These two protein chains interact to form a complex.

Sequence of the first protein:
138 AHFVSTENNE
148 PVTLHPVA

Sequence of the second protein:
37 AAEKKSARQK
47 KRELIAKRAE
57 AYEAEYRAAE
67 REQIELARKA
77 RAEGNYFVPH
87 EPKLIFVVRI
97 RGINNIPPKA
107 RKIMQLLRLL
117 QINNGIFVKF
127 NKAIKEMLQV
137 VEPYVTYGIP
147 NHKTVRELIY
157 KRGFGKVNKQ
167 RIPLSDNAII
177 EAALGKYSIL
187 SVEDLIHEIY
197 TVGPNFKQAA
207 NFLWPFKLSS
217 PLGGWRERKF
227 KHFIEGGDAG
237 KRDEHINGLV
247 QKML

Interface contacts:
Residue V84 in the second protein interacts with residue A138 in the first protein (closest heavy-atom distance 3.6 Å).
Residue Y82 in the second protein interacts with residue V141 in the first protein (closest heavy-atom distance 3.1 Å).
Residue H86 in the second protein contacts residue H139 in the first protein (closest heavy-atom distance 4.8 Å).
Residue N81 in the second protein interacts with residue E144 in the first protein (closest heavy-atom distance 4.7 Å).
Residue L72 in the second protein is in contact with residue F140 in the first protein (closest heavy-atom distance 3.6 Å).
Residue F83 in the second protein is in contact with residue F140 in the first protein (closest heavy-atom distance 4.3 Å).
Residue K75 in the second protein is in contact with residue F140 in the first protein (closest heavy-atom distance 3.2 Å).
Residue N81 in the second protein interacts with residue V141 in the first protein (closest heavy-atom distance 3.1 Å).
Residue N81 in the second protein is in contact with residue S142 in the first protein (closest heavy-atom distance 3.1 Å).
Residue P85 in the second protein is in contact with residue A138 in the first protein (closest heavy-atom distance 4.1 Å).
Residue H86 in the second protein contacts residue A138 in the first protein (closest heavy-atom distance 3.1 Å).
Residue A76 in the second protein interacts with residue F140 in the first protein (closest heavy-atom distance 3.4 Å).
Residue G80 in the second protein interacts with residue T143 in the first protein (closest heavy-atom distance 3.3 Å).
Residue N81 in the second protein is in contact with residue T143 in the first protein (closest heavy-atom distance 2.7 Å).
Residue V84 in the second protein interacts with residue H139 in the first protein (closest heavy-atom distance 3.2 Å).
Residue Y82 in the second protein contacts residue P148 in the first protein (closest heavy-atom distance 3.5 Å).
Residue E79 in the second protein interacts with residue F140 in the first protein (closest heavy-atom distance 4.5 Å).
Residue F83 in the second protein contacts residue A138 in the first protein (closest heavy-atom distance 3.6 Å).
Residue F83 in the second protein is in contact with residue H139 in the first protein (closest heavy-atom distance 3.4 Å).
Residue Y82 in the second protein interacts with residue F140 in the first protein (closest heavy-atom distance 3.9 Å).
Residue N81 in the second protein contacts residue F140 in the first protein (closest heavy-atom distance 3.4 Å).
Residue Y82 in the second protein contacts residue T143 in the first protein (closest heavy-atom distance 4.9 Å).